Residue-level contacts at the interface:
Residue L2059 in the second protein contacts residue Y96 in the first protein (closest heavy-atom distance 4.2 Å).
Residue L2061 in the second protein is in contact with residue D95 in the first protein (closest heavy-atom distance 3.1 Å).
Residue L2060 in the second protein interacts with residue K93 in the first protein (closest heavy-atom distance 3.9 Å).
Residue L2061 in the second protein interacts with residue L61 in the first protein (closest heavy-atom distance 4.1 Å).
Residue L2060 in the second protein contacts residue D95 in the first protein (closest heavy-atom distance 3.7 Å).
Residue S2057 in the second protein contacts residue Y96 in the first protein (closest heavy-atom distance 3.4 Å).
Residue L2060 in the second protein contacts residue Y96 in the first protein (closest heavy-atom distance 3.8 Å).
Residue L2059 in the second protein interacts with residue D95 in the first protein (closest heavy-atom distance 3.4 Å).
Residue L2059 in the second protein interacts with residue G99 in the first protein (closest heavy-atom distance 3.8 Å).

Sequence of the first protein:
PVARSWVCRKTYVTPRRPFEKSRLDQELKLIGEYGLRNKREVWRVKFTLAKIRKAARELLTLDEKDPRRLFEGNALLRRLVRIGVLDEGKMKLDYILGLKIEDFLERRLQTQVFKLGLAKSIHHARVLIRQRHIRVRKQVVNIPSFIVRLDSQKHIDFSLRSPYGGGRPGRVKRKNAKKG

Sequence of the second protein:
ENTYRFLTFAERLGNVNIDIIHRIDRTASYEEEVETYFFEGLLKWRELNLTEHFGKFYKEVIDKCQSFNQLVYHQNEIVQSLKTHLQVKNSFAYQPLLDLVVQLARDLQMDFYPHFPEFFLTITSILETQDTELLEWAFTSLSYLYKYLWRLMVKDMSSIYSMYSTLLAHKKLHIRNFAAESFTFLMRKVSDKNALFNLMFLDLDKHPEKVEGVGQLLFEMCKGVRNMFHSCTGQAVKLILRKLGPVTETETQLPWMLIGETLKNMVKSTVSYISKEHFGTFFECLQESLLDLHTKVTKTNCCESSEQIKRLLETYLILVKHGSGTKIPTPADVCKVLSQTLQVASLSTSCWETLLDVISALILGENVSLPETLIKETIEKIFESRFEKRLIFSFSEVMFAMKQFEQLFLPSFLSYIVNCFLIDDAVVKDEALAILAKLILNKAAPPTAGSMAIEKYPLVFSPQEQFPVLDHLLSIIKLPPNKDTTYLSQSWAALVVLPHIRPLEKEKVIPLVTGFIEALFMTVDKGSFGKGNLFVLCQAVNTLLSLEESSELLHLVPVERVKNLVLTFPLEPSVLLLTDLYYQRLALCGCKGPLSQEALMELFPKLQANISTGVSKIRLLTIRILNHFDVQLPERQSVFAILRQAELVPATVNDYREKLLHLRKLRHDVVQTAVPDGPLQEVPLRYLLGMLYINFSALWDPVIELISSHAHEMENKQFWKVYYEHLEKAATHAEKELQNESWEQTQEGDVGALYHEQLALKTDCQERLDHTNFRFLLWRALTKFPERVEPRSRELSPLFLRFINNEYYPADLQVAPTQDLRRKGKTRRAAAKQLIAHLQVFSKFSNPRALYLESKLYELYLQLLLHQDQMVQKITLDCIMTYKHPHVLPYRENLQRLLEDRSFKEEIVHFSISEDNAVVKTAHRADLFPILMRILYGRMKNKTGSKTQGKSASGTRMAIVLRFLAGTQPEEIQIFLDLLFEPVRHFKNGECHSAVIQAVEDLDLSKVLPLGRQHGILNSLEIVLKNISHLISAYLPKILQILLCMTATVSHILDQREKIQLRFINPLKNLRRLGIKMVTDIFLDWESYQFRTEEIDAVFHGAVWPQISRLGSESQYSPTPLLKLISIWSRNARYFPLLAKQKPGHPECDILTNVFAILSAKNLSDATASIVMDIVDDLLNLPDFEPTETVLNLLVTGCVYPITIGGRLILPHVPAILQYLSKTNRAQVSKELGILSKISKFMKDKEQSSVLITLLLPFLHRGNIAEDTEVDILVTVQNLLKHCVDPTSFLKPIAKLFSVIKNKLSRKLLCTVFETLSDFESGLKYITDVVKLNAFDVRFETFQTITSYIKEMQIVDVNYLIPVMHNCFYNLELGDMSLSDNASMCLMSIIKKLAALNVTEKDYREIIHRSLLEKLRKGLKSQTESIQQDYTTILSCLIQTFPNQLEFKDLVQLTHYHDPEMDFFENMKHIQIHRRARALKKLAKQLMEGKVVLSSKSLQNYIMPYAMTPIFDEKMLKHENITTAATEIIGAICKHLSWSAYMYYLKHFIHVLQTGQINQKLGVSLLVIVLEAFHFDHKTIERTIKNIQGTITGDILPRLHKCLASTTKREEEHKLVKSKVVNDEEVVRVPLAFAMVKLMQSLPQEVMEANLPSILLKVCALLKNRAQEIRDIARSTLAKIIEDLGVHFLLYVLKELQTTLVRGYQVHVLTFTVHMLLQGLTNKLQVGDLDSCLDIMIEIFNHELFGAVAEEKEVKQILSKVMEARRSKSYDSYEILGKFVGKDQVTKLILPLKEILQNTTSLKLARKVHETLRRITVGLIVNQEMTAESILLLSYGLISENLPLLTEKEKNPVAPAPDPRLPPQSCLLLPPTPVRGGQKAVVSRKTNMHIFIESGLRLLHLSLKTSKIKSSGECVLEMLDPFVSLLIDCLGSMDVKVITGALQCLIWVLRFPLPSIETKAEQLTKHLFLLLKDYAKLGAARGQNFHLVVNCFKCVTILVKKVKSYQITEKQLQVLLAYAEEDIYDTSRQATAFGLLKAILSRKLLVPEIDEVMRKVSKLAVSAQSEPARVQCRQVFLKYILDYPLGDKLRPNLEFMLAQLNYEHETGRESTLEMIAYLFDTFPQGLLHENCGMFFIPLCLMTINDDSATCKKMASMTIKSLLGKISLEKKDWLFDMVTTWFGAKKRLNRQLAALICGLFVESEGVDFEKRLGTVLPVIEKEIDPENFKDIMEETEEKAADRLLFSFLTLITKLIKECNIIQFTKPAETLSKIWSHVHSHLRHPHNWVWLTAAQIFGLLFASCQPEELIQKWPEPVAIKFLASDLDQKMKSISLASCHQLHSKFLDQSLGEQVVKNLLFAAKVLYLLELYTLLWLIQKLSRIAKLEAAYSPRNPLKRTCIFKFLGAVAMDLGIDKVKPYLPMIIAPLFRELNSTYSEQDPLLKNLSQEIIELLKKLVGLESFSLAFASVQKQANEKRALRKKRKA

The following describes two proteins that form a bound complex.